Sequence of protein 2:
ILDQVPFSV

Sequence of protein 1:
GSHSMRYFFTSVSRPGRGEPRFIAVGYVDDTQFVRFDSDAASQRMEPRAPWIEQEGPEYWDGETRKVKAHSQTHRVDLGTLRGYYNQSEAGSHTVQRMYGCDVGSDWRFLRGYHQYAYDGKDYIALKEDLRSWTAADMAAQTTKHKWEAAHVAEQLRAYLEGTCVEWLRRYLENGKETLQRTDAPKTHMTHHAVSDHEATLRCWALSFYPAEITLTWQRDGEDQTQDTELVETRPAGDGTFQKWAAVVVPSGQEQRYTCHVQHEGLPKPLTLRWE

The following describes two proteins that form a bound complex.

Contacts between the two chains:
Residue K146 in protein 1 contacts residue S8 in protein 2 (closest heavy-atom distance 3.8 Å).
Residue R97 in protein 1 is in contact with residue P6 in protein 2 (closest heavy-atom distance 3.5 Å).
Residue T73 in protein 1 is in contact with residue V5 in protein 2 (closest heavy-atom distance 4.9 Å).
Residue Y171 in protein 1 is in contact with residue I1 in protein 2 (closest heavy-atom distance 2.6 Å).
Residue A69 in protein 1 contacts residue V5 in protein 2 (closest heavy-atom distance 2.8 Å).
Residue A150 in protein 1 is in contact with residue F7 in protein 2 (closest heavy-atom distance 4.4 Å).
Residue K66 in protein 1 contacts residue Q4 in protein 2 (closest heavy-atom distance 4.9 Å).
Residue Y116 in protein 1 is in contact with residue V9 in protein 2 (closest heavy-atom distance 3.7 Å).
Residue V67 in protein 1 is in contact with residue L2 in protein 2 (closest heavy-atom distance 3.6 Å).
Residue T163 in protein 1 is in contact with residue I1 in protein 2 (closest heavy-atom distance 4.0 Å).
Residue H70 in protein 1 is in contact with residue P6 in protein 2 (closest heavy-atom distance 3.5 Å).
Residue V152 in protein 1 is in contact with residue F7 in protein 2 (closest heavy-atom distance 3.6 Å).
Residue D77 in protein 1 interacts with residue F7 in protein 2 (closest heavy-atom distance 4.5 Å).
Residue W167 in protein 1 contacts residue I1 in protein 2 (closest heavy-atom distance 3.5 Å).
Residue Y59 in protein 1 interacts with residue I1 in protein 2 (closest heavy-atom distance 3.6 Å).
Residue W147 in protein 1 interacts with residue F7 in protein 2 (closest heavy-atom distance 3.6 Å).
Residue H70 in protein 1 is in contact with residue D3 in protein 2 (closest heavy-atom distance 3.7 Å).
Residue W147 in protein 1 contacts residue V9 in protein 2 (closest heavy-atom distance 4.5 Å).
Residue R65 in protein 1 contacts residue V5 in protein 2 (closest heavy-atom distance 5.0 Å).
Residue M45 in protein 1 contacts residue L2 in protein 2 (closest heavy-atom distance 3.8 Å).
Residue E63 in protein 1 interacts with residue I1 in protein 2 (closest heavy-atom distance 3.3 Å).
Residue Y99 in protein 1 contacts residue D3 in protein 2 (closest heavy-atom distance 3.4 Å).
Residue Q155 in protein 1 is in contact with residue Q4 in protein 2 (closest heavy-atom distance 3.8 Å).
Residue K66 in protein 1 contacts residue I1 in protein 2 (closest heavy-atom distance 3.6 Å).
Residue Y7 in protein 1 contacts residue L2 in protein 2 (closest heavy-atom distance 3.6 Å).
Residue Y99 in protein 1 contacts residue L2 in protein 2 (closest heavy-atom distance 3.5 Å).
Residue Y159 in protein 1 interacts with residue D3 in protein 2 (closest heavy-atom distance 3.4 Å).
Residue L156 in protein 1 contacts residue D3 in protein 2 (closest heavy-atom distance 3.3 Å).
Residue K66 in protein 1 contacts residue L2 in protein 2 (closest heavy-atom distance 2.8 Å).
Residue T143 in protein 1 contacts residue V9 in protein 2 (closest heavy-atom distance 3.0 Å).
Residue T73 in protein 1 interacts with residue S8 in protein 2 (closest heavy-atom distance 3.7 Å).
Residue K66 in protein 1 is in contact with residue V5 in protein 2 (closest heavy-atom distance 4.2 Å).
Residue A69 in protein 1 is in contact with residue P6 in protein 2 (closest heavy-atom distance 5.0 Å).
Residue T73 in protein 1 interacts with residue P6 in protein 2 (closest heavy-atom distance 3.3 Å).
Residue R97 in protein 1 interacts with residue F7 in protein 2 (closest heavy-atom distance 3.7 Å).
Residue M5 in protein 1 interacts with residue I1 in protein 2 (closest heavy-atom distance 3.3 Å).
Residue Q155 in protein 1 interacts with residue F7 in protein 2 (closest heavy-atom distance 4.3 Å).
Residue V76 in protein 1 is in contact with residue S8 in protein 2 (closest heavy-atom distance 3.7 Å).
Residue Y159 in protein 1 interacts with residue I1 in protein 2 (closest heavy-atom distance 2.9 Å).
Residue T80 in protein 1 interacts with residue V9 in protein 2 (closest heavy-atom distance 3.4 Å).
Residue K146 in protein 1 contacts residue V9 in protein 2 (closest heavy-atom distance 3.5 Å).
Residue E63 in protein 1 contacts residue L2 in protein 2 (closest heavy-atom distance 3.1 Å).
Residue Y123 in protein 1 is in contact with residue V9 in protein 2 (closest heavy-atom distance 3.3 Å).
Residue Y84 in protein 1 interacts with residue V9 in protein 2 (closest heavy-atom distance 3.4 Å).
Residue H70 in protein 1 is in contact with residue V5 in protein 2 (closest heavy-atom distance 4.2 Å).
Residue D77 in protein 1 contacts residue V9 in protein 2 (closest heavy-atom distance 2.5 Å).
Residue F9 in protein 1 is in contact with residue L2 in protein 2 (closest heavy-atom distance 3.6 Å).
Residue H70 in protein 1 is in contact with residue L2 in protein 2 (closest heavy-atom distance 4.6 Å).
Residue Y159 in protein 1 contacts residue L2 in protein 2 (closest heavy-atom distance 3.7 Å).
Residue D77 in protein 1 is in contact with residue S8 in protein 2 (closest heavy-atom distance 3.3 Å).
Residue H70 in protein 1 interacts with residue Q4 in protein 2 (closest heavy-atom distance 3.7 Å).
Residue K66 in protein 1 contacts residue D3 in protein 2 (closest heavy-atom distance 3.6 Å).
Residue W147 in protein 1 contacts residue S8 in protein 2 (closest heavy-atom distance 3.3 Å).
Residue Y7 in protein 1 contacts residue I1 in protein 2 (closest heavy-atom distance 3.1 Å).
Residue L81 in protein 1 is in contact with residue V9 in protein 2 (closest heavy-atom distance 3.7 Å).
Residue T73 in protein 1 is in contact with residue F7 in protein 2 (closest heavy-atom distance 3.7 Å).